Sequence of chain A:
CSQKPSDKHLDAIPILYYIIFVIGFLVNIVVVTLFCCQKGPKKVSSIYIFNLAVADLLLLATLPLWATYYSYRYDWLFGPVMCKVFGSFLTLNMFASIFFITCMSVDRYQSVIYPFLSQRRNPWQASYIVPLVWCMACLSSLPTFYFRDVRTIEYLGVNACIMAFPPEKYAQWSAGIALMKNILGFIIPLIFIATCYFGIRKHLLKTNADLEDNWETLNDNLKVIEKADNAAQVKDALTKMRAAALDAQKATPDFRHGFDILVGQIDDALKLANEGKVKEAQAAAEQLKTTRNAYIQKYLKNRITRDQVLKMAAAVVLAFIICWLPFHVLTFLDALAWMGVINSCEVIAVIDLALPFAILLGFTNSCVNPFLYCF

Interface contacts:
Residue T92 in chain A contacts residue P7 in chain B (closest heavy-atom distance 4.3 Å).
Residue D367 in chain A contacts residue R2 in chain B (closest heavy-atom distance 3.1 Å).
Residue W339 in chain A interacts with residue I8 in chain B (closest heavy-atom distance 4.8 Å).
Residue D349 in chain A is in contact with residue Y4 in chain B (closest heavy-atom distance 4.2 Å).
Residue W67 in chain A contacts residue P7 in chain B (closest heavy-atom distance 3.7 Å).
Residue L370 in chain A contacts residue H6 in chain B (closest heavy-atom distance 3.5 Å).
Residue P371 in chain A contacts residue H6 in chain B (closest heavy-atom distance 3.6 Å).
Residue L91 in chain A contacts residue I8 in chain B (closest heavy-atom distance 3.7 Å).
Residue Y75 in chain A interacts with residue I5 in chain B (closest heavy-atom distance 3.9 Å).
Residue Y71 in chain A is in contact with residue P7 in chain B (closest heavy-atom distance 3.8 Å).
Residue I374 in chain A is in contact with residue H6 in chain B (closest heavy-atom distance 3.7 Å).
Residue I374 in chain A is in contact with residue P7 in chain B (closest heavy-atom distance 4.0 Å).
Residue C162 in chain A is in contact with residue I5 in chain B (closest heavy-atom distance 3.7 Å).
Residue T346 in chain A interacts with residue Y4 in chain B (closest heavy-atom distance 4.8 Å).
Residue T92 in chain A interacts with residue I8 in chain B (closest heavy-atom distance 4.7 Å).
Residue K182 in chain A interacts with residue Y4 in chain B (closest heavy-atom distance 2.8 Å).
Residue F342 in chain A is in contact with residue Y4 in chain B (closest heavy-atom distance 4.6 Å).
Residue W353 in chain A contacts residue R2 in chain B (closest heavy-atom distance 3.1 Å).
Residue A161 in chain A is in contact with residue I5 in chain B (closest heavy-atom distance 4.5 Å).
Residue L157 in chain A interacts with residue I5 in chain B (closest heavy-atom distance 4.5 Å).
Residue D367 in chain A is in contact with residue H6 in chain B (closest heavy-atom distance 3.9 Å).
Residue F342 in chain A interacts with residue I8 in chain B (closest heavy-atom distance 3.5 Å).
Residue Y171 in chain A interacts with residue V3 in chain B (closest heavy-atom distance 3.7 Å).
Residue Y171 in chain A is in contact with residue R2 in chain B (closest heavy-atom distance 4.0 Å).
Residue Y75 in chain A contacts residue H6 in chain B (closest heavy-atom distance 4.0 Å).
Residue Y18 in chain A interacts with residue P7 in chain B (closest heavy-atom distance 4.5 Å).
Residue S175 in chain A is in contact with residue Y4 in chain B (closest heavy-atom distance 4.3 Å).
Residue M95 in chain A contacts residue I8 in chain B (closest heavy-atom distance 3.6 Å).
Residue I154 in chain A interacts with residue V3 in chain B (closest heavy-atom distance 3.9 Å).
Residue I163 in chain A interacts with residue V3 in chain B (closest heavy-atom distance 4.3 Å).
Residue R149 in chain A contacts residue H6 in chain B (closest heavy-atom distance 3.4 Å).
Residue L91 in chain A contacts residue P7 in chain B (closest heavy-atom distance 3.7 Å).
Residue C162 in chain A is in contact with residue Y4 in chain B (closest heavy-atom distance 4.9 Å).
Residue R149 in chain A interacts with residue P7 in chain B (closest heavy-atom distance 3.0 Å).
Residue W353 in chain A is in contact with residue V3 in chain B (closest heavy-atom distance 4.0 Å).
Residue I163 in chain A interacts with residue Y4 in chain B (closest heavy-atom distance 3.2 Å).
Residue Y171 in chain A is in contact with residue Y4 in chain B (closest heavy-atom distance 3.5 Å).
Residue D349 in chain A contacts residue R2 in chain B (closest heavy-atom distance 3.0 Å).
Residue I363 in chain A is in contact with residue R2 in chain B (closest heavy-atom distance 3.2 Å).
Residue I163 in chain A interacts with residue I5 in chain B (closest heavy-atom distance 3.9 Å).
Residue I154 in chain A is in contact with residue I5 in chain B (closest heavy-atom distance 4.3 Å).
Residue K182 in chain A is in contact with residue I8 in chain B (closest heavy-atom distance 2.4 Å).
Residue R149 in chain A is in contact with residue I8 in chain B (closest heavy-atom distance 4.6 Å).
Residue M164 in chain A contacts residue Y4 in chain B (closest heavy-atom distance 3.5 Å).
Residue Y71 in chain A contacts residue H6 in chain B (closest heavy-atom distance 3.6 Å).
Residue Y70 in chain A contacts residue I5 in chain B (closest heavy-atom distance 3.2 Å).
Residue F378 in chain A contacts residue I8 in chain B (closest heavy-atom distance 3.6 Å).
Residue W353 in chain A interacts with residue Y4 in chain B (closest heavy-atom distance 4.3 Å).
Residue I374 in chain A interacts with residue I8 in chain B (closest heavy-atom distance 4.0 Å).
Residue R149 in chain A is in contact with residue Y4 in chain B (closest heavy-atom distance 4.5 Å).
Residue R149 in chain A contacts residue I5 in chain B (closest heavy-atom distance 4.1 Å).

These two protein chains interact to form a complex.

Sequence of chain B:
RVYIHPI